Sequence of chain B:
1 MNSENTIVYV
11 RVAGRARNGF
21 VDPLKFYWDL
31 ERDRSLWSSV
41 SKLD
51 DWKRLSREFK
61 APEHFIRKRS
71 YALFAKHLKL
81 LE

This data describes a binding interaction between two proteins.

Contacts between the two chains:
Residue E58 in chain A is in contact with residue R17 in chain B (closest heavy-atom distance 2.8 Å).
Residue E54 in chain A interacts with residue V12 in chain B (closest heavy-atom distance 3.0 Å).
Residue N70 in chain A contacts residue I7 in chain B (closest heavy-atom distance 3.3 Å).
Residue Y51 in chain A is in contact with residue R17 in chain B (closest heavy-atom distance 3.0 Å).
Residue A46 in chain A interacts with residue V8 in chain B (closest heavy-atom distance 3.4 Å).
Residue V71 in chain A interacts with residue I7 in chain B (closest heavy-atom distance 3.2 Å).
Residue H35 in chain A interacts with residue K76 in chain B (closest heavy-atom distance 3.7 Å).
Residue I52 in chain A interacts with residue V12 in chain B (closest heavy-atom distance 2.9 Å).
Residue Y51 in chain A interacts with residue D22 in chain B (closest heavy-atom distance 3.0 Å).
Residue Y51 in chain A is in contact with residue V10 in chain B (closest heavy-atom distance 3.5 Å).
Residue L80 in chain A contacts residue R15 in chain B (closest heavy-atom distance 3.0 Å).
Residue N48 in chain A is in contact with residue K25 in chain B (closest heavy-atom distance 3.3 Å).
Residue A76 in chain A interacts with residue A13 in chain B (closest heavy-atom distance 3.0 Å).
Residue I74 in chain A is in contact with residue Y9 in chain B (closest heavy-atom distance 2.9 Å).
Residue I52 in chain A contacts residue R11 in chain B (closest heavy-atom distance 3.4 Å).
Residue E69 in chain A interacts with residue N5 in chain B (closest heavy-atom distance 2.9 Å).
Residue E75 in chain A contacts residue R11 in chain B (closest heavy-atom distance 2.7 Å).
Residue H35 in chain A interacts with residue L73 in chain B (closest heavy-atom distance 2.9 Å).
Residue D37 in chain A is in contact with residue R34 in chain B (closest heavy-atom distance 3.3 Å).
Residue N48 in chain A interacts with residue V8 in chain B (closest heavy-atom distance 3.0 Å).
Residue P12 in chain A interacts with residue H64 in chain B (closest heavy-atom distance 3.3 Å).
Residue F53 in chain A interacts with residue R17 in chain B (closest heavy-atom distance 3.4 Å).
Residue K50 in chain A interacts with residue V8 in chain B (closest heavy-atom distance 2.9 Å).
Residue T47 in chain A interacts with residue S3 in chain B (closest heavy-atom distance 3.3 Å).
Residue K50 in chain A contacts residue Y9 in chain B (closest heavy-atom distance 3.2 Å).
Residue H38 in chain A is in contact with residue R34 in chain B (closest heavy-atom distance 3.1 Å).
Residue N70 in chain A interacts with residue N5 in chain B (closest heavy-atom distance 3.3 Å).
Residue N48 in chain A interacts with residue T6 in chain B (closest heavy-atom distance 3.3 Å).
Residue E54 in chain A interacts with residue R11 in chain B (closest heavy-atom distance 2.9 Å).
Residue N48 in chain A interacts with residue S3 in chain B (closest heavy-atom distance 3.5 Å).
Residue D56 in chain A is in contact with residue A16 in chain B (closest heavy-atom distance 3.6 Å).
Residue I68 in chain A interacts with residue N5 in chain B (closest heavy-atom distance 3.5 Å).
Residue I73 in chain A contacts residue Y9 in chain B (closest heavy-atom distance 3.5 Å).
Residue F45 in chain A is in contact with residue R69 in chain B (closest heavy-atom distance 3.4 Å).
Residue V72 in chain A contacts residue Y9 in chain B (closest heavy-atom distance 2.8 Å).
Residue V49 in chain A is in contact with residue P23 in chain B (closest heavy-atom distance 3.6 Å).
Residue N48 in chain A interacts with residue I7 in chain B (closest heavy-atom distance 3.3 Å).
Residue M44 in chain A is in contact with residue M1 in chain B (closest heavy-atom distance 3.4 Å).
Residue V49 in chain A contacts residue V8 in chain B (closest heavy-atom distance 3.3 Å).
Residue K50 in chain A is in contact with residue D22 in chain B (closest heavy-atom distance 3.2 Å).
Residue D37 in chain A is in contact with residue D33 in chain B (closest heavy-atom distance 2.7 Å).
Residue Y51 in chain A contacts residue P23 in chain B (closest heavy-atom distance 3.6 Å).
Residue A76 in chain A interacts with residue V12 in chain B (closest heavy-atom distance 3.5 Å).
Residue A76 in chain A is in contact with residue R11 in chain B (closest heavy-atom distance 2.8 Å).
Residue N70 in chain A is in contact with residue T6 in chain B (closest heavy-atom distance 3.2 Å).
Residue E78 in chain A contacts residue A13 in chain B (closest heavy-atom distance 3.1 Å).
Residue Q41 in chain A interacts with residue L30 in chain B (closest heavy-atom distance 3.3 Å).
Residue E78 in chain A interacts with residue R15 in chain B (closest heavy-atom distance 3.4 Å).
Residue D65 in chain A contacts residue Y9 in chain B (closest heavy-atom distance 3.0 Å).
Residue K50 in chain A contacts residue V10 in chain B (closest heavy-atom distance 3.0 Å).
Residue V72 in chain A contacts residue I7 in chain B (closest heavy-atom distance 3.1 Å).
Residue I52 in chain A contacts residue V10 in chain B (closest heavy-atom distance 2.7 Å).
Residue T47 in chain A contacts residue F26 in chain B (closest heavy-atom distance 2.9 Å).
Residue D56 in chain A is in contact with residue R17 in chain B (closest heavy-atom distance 3.2 Å).
Residue D55 in chain A interacts with residue R15 in chain B (closest heavy-atom distance 3.4 Å).
Residue I74 in chain A is in contact with residue V10 in chain B (closest heavy-atom distance 3.5 Å).
Residue V72 in chain A is in contact with residue V8 in chain B (closest heavy-atom distance 3.2 Å).
Residue I74 in chain A interacts with residue R11 in chain B (closest heavy-atom distance 2.7 Å).
Residue E54 in chain A interacts with residue G14 in chain B (closest heavy-atom distance 3.4 Å).
Residue F53 in chain A interacts with residue A16 in chain B (closest heavy-atom distance 3.4 Å).

Sequence of chain A:
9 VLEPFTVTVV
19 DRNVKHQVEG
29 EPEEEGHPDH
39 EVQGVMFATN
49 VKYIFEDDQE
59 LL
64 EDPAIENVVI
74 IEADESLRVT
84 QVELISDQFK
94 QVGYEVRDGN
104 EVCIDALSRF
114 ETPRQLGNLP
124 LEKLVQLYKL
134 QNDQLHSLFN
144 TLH